Sequence of chain A:
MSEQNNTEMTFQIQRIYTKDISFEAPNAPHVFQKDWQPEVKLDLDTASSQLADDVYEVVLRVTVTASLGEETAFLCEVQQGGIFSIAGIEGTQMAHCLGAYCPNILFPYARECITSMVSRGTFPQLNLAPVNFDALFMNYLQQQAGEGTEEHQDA

Sequence of chain B:
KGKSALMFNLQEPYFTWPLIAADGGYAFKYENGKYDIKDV

These two protein chains interact to form a complex.

Interface contacts:
Residue F137 in chain A contacts residue F15 in chain B (closest heavy-atom distance 3.5 Å).
Residue P38 in chain A contacts residue A22 in chain B (closest heavy-atom distance 2.9 Å).
Residue L42 in chain A is in contact with residue P18 in chain B (closest heavy-atom distance 4.4 Å).
Residue K41 in chain A contacts residue L19 in chain B (closest heavy-atom distance 3.6 Å).
Residue L42 in chain A is in contact with residue I20 in chain B (closest heavy-atom distance 3.8 Å).
Residue V40 in chain A is in contact with residue A22 in chain B (closest heavy-atom distance 3.3 Å).
Residue A95 in chain A is in contact with residue P13 in chain B (closest heavy-atom distance 3.9 Å).
Residue S48 in chain A interacts with residue F8 in chain B (closest heavy-atom distance 4.2 Å).
Residue K41 in chain A interacts with residue I20 in chain B (closest heavy-atom distance 3.2 Å).
Residue Y56 in chain A is in contact with residue L6 in chain B (closest heavy-atom distance 3.3 Å).
Residue F32 in chain A is in contact with residue Y30 in chain B (closest heavy-atom distance 3.0 Å).
Residue L44 in chain A is in contact with residue L19 in chain B (closest heavy-atom distance 3.7 Å).
Residue L128 in chain A contacts residue I20 in chain B (closest heavy-atom distance 4.2 Å).
Residue Y56 in chain A is in contact with residue S4 in chain B (closest heavy-atom distance 3.4 Å).
Residue W36 in chain A interacts with residue A27 in chain B (closest heavy-atom distance 3.4 Å).
Residue S49 in chain A contacts residue S4 in chain B (closest heavy-atom distance 4.0 Å).
Residue K34 in chain A is in contact with residue F28 in chain B (closest heavy-atom distance 4.5 Å).
Residue D35 in chain A contacts residue A27 in chain B (closest heavy-atom distance 3.0 Å).
Residue W36 in chain A contacts residue F28 in chain B (closest heavy-atom distance 3.4 Å).
Residue Q37 in chain A contacts residue Y26 in chain B (closest heavy-atom distance 3.6 Å).
Residue A129 in chain A contacts residue I20 in chain B (closest heavy-atom distance 3.8 Å).
Residue Q37 in chain A is in contact with residue G25 in chain B (closest heavy-atom distance 3.1 Å).
Residue G99 in chain A interacts with residue W17 in chain B (closest heavy-atom distance 3.2 Å).
Residue Q37 in chain A contacts residue D23 in chain B (closest heavy-atom distance 3.1 Å).
Residue W36 in chain A contacts residue Y26 in chain B (closest heavy-atom distance 3.0 Å).
Residue S48 in chain A is in contact with residue S4 in chain B (closest heavy-atom distance 3.3 Å).
Residue L98 in chain A interacts with residue F8 in chain B (closest heavy-atom distance 3.9 Å).
Residue T46 in chain A is in contact with residue W17 in chain B (closest heavy-atom distance 3.7 Å).
Residue W36 in chain A interacts with residue G25 in chain B (closest heavy-atom distance 3.5 Å).
Residue E39 in chain A interacts with residue A22 in chain B (closest heavy-atom distance 4.0 Å).
Residue F133 in chain A interacts with residue F15 in chain B (closest heavy-atom distance 3.4 Å).
Residue V31 in chain A is in contact with residue Y30 in chain B (closest heavy-atom distance 3.3 Å).
Residue I89 in chain A contacts residue M7 in chain B (closest heavy-atom distance 3.3 Å).
Residue Q37 in chain A contacts residue G24 in chain B (closest heavy-atom distance 3.9 Å).
Residue L136 in chain A interacts with residue P18 in chain B (closest heavy-atom distance 3.9 Å).
Residue P38 in chain A contacts residue D23 in chain B (closest heavy-atom distance 3.8 Å).
Residue F133 in chain A contacts residue W17 in chain B (closest heavy-atom distance 3.6 Å).
Residue L42 in chain A is in contact with residue L19 in chain B (closest heavy-atom distance 2.9 Å).
Residue L98 in chain A interacts with residue L10 in chain B (closest heavy-atom distance 3.6 Å).
Residue D35 in chain A interacts with residue Y26 in chain B (closest heavy-atom distance 3.4 Å).
Residue P124 in chain A is in contact with residue F28 in chain B (closest heavy-atom distance 3.5 Å).
Residue V131 in chain A is in contact with residue I20 in chain B (closest heavy-atom distance 4.4 Å).
Residue M94 in chain A interacts with residue M7 in chain B (closest heavy-atom distance 3.4 Å).
Residue V40 in chain A is in contact with residue A21 in chain B (closest heavy-atom distance 4.0 Å).
Residue K34 in chain A interacts with residue Y30 in chain B (closest heavy-atom distance 4.2 Å).
Residue G99 in chain A contacts residue Y14 in chain B (closest heavy-atom distance 3.4 Å).
Residue W36 in chain A contacts residue G24 in chain B (closest heavy-atom distance 2.8 Å).
Residue V131 in chain A contacts residue P18 in chain B (closest heavy-atom distance 3.2 Å).
Residue L44 in chain A contacts residue W17 in chain B (closest heavy-atom distance 3.3 Å).
Residue F133 in chain A interacts with residue P13 in chain B (closest heavy-atom distance 4.5 Å).
Residue A100 in chain A interacts with residue W17 in chain B (closest heavy-atom distance 4.0 Å).
Residue P38 in chain A is in contact with residue G24 in chain B (closest heavy-atom distance 3.4 Å).
Residue T46 in chain A is in contact with residue Y14 in chain B (closest heavy-atom distance 2.9 Å).
Residue D43 in chain A contacts residue L19 in chain B (closest heavy-atom distance 3.5 Å).
Residue V40 in chain A is in contact with residue I20 in chain B (closest heavy-atom distance 3.6 Å).
Residue F133 in chain A is in contact with residue T16 in chain B (closest heavy-atom distance 4.4 Å).
Residue G99 in chain A contacts residue L10 in chain B (closest heavy-atom distance 3.5 Å).
Residue Q50 in chain A interacts with residue S4 in chain B (closest heavy-atom distance 3.7 Å).
Residue Y56 in chain A is in contact with residue A5 in chain B (closest heavy-atom distance 3.6 Å).
Residue A95 in chain A is in contact with residue L10 in chain B (closest heavy-atom distance 4.4 Å).